Sequence of protein 2:
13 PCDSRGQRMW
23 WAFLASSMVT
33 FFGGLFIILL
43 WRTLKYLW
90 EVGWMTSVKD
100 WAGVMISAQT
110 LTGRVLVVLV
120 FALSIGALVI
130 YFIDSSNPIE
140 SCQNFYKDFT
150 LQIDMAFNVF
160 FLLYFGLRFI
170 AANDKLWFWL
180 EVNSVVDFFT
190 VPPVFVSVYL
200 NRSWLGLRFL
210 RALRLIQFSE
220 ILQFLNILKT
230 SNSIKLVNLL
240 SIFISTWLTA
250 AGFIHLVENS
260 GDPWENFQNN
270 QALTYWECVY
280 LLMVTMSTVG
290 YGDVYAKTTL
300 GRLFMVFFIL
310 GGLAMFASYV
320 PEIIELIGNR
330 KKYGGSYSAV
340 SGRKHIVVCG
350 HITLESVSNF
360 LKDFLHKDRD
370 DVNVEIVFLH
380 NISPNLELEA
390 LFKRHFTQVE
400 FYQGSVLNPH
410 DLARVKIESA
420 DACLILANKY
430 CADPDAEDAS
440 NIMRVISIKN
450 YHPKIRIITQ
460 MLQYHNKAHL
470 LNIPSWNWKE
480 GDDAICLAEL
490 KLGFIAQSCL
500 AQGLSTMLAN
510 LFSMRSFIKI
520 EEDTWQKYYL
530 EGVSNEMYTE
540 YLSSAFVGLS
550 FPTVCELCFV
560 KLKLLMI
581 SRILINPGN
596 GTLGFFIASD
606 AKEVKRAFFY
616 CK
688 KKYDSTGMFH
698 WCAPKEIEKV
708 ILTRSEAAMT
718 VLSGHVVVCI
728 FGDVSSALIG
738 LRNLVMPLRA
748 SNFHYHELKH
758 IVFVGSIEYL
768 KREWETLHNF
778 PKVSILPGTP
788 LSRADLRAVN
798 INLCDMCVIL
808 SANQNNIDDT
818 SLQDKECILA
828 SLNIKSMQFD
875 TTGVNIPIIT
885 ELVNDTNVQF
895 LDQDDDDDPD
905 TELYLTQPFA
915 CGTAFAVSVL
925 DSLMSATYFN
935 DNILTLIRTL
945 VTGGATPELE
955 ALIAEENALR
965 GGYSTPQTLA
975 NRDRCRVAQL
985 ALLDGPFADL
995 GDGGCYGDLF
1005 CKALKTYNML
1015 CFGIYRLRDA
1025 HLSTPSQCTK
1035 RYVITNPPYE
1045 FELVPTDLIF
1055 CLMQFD

The following describes two proteins that form a bound complex.

Interface contacts:
Residue I169 in protein 2 interacts with residue L277 in protein 1 (closest heavy-atom distance 3.6 Å).
Residue A27 in protein 2 interacts with residue Y266 in protein 1 (closest heavy-atom distance 3.6 Å).
Residue L161 in protein 2 interacts with residue S272 in protein 1 (closest heavy-atom distance 3.2 Å).
Residue D186 in protein 2 is in contact with residue F273 in protein 1 (closest heavy-atom distance 3.8 Å).
Residue R201 in protein 2 interacts with residue C253 in protein 1 (closest heavy-atom distance 4.2 Å).
Residue L161 in protein 2 interacts with residue S276 in protein 1 (closest heavy-atom distance 3.1 Å).
Residue W100 in protein 2 contacts residue L287 in protein 1 (closest heavy-atom distance 4.1 Å).
Residue R201 in protein 2 is in contact with residue H252 in protein 1 (closest heavy-atom distance 3.4 Å).
Residue P13 in protein 2 contacts residue F250 in protein 1 (closest heavy-atom distance 3.8 Å).
Residue V97 in protein 2 contacts residue S285 in protein 1 (closest heavy-atom distance 3.7 Å).
Residue Y198 in protein 2 contacts residue D261 in protein 1 (closest heavy-atom distance 2.8 Å).
Residue V31 in protein 2 is in contact with residue Y266 in protein 1 (closest heavy-atom distance 3.6 Å).
Residue F168 in protein 2 interacts with residue L277 in protein 1 (closest heavy-atom distance 3.4 Å).
Residue G165 in protein 2 interacts with residue L277 in protein 1 (closest heavy-atom distance 3.8 Å).
Residue R201 in protein 2 is in contact with residue A254 in protein 1 (closest heavy-atom distance 3.6 Å).
Residue R17 in protein 2 is in contact with residue A254 in protein 1 (closest heavy-atom distance 3.5 Å).
Residue W100 in protein 2 is in contact with residue G284 in protein 1 (closest heavy-atom distance 3.5 Å).
Residue P191 in protein 2 interacts with residue F273 in protein 1 (closest heavy-atom distance 3.6 Å).
Residue C14 in protein 2 interacts with residue G206 in protein 1 (closest heavy-atom distance 3.8 Å).
Residue I169 in protein 2 contacts residue C280 in protein 1 (closest heavy-atom distance 4.1 Å).
Residue T32 in protein 2 contacts residue F273 in protein 1 (closest heavy-atom distance 3.9 Å).
Residue D15 in protein 2 interacts with residue G206 in protein 1 (closest heavy-atom distance 3.6 Å).
Residue L166 in protein 2 is in contact with residue C280 in protein 1 (closest heavy-atom distance 3.6 Å).
Residue P13 in protein 2 is in contact with residue A249 in protein 1 (closest heavy-atom distance 3.4 Å).
Residue Y198 in protein 2 contacts residue R260 in protein 1 (closest heavy-atom distance 4.0 Å).
Residue S28 in protein 2 contacts residue V265 in protein 1 (closest heavy-atom distance 3.4 Å).
Residue Y198 in protein 2 is in contact with residue L268 in protein 1 (closest heavy-atom distance 4.2 Å).
Residue S28 in protein 2 interacts with residue G269 in protein 1 (closest heavy-atom distance 3.9 Å).
Residue C141 in protein 2 interacts with residue H252 in protein 1 (closest heavy-atom distance 3.6 Å).
Residue F164 in protein 2 contacts residue F273 in protein 1 (closest heavy-atom distance 3.4 Å).
Residue P13 in protein 2 interacts with residue R236 in protein 1 (closest heavy-atom distance 3.5 Å).
Residue V97 in protein 2 is in contact with residue G284 in protein 1 (closest heavy-atom distance 4.1 Å).
Residue Y198 in protein 2 interacts with residue V264 in protein 1 (closest heavy-atom distance 3.9 Å).
Residue F194 in protein 2 interacts with residue L268 in protein 1 (closest heavy-atom distance 3.6 Å).
Residue E90 in protein 2 is in contact with residue R296 in protein 1 (closest heavy-atom distance 3.5 Å).
Residue I169 in protein 2 is in contact with residue L281 in protein 1 (closest heavy-atom distance 4.0 Å).
Residue P191 in protein 2 contacts residue G269 in protein 1 (closest heavy-atom distance 4.2 Å).
Residue V195 in protein 2 contacts residue L268 in protein 1 (closest heavy-atom distance 3.7 Å).
Residue D15 in protein 2 interacts with residue W233 in protein 1 (closest heavy-atom distance 3.3 Å).
Residue W100 in protein 2 is in contact with residue T288 in protein 1 (closest heavy-atom distance 4.1 Å).
Residue L161 in protein 2 is in contact with residue F273 in protein 1 (closest heavy-atom distance 3.5 Å).
Residue D15 in protein 2 is in contact with residue G204 in protein 1 (closest heavy-atom distance 4.0 Å).
Residue W93 in protein 2 interacts with residue S285 in protein 1 (closest heavy-atom distance 4.1 Å).
Residue G165 in protein 2 interacts with residue C280 in protein 1 (closest heavy-atom distance 3.9 Å).
Residue M21 in protein 2 interacts with residue A254 in protein 1 (closest heavy-atom distance 4.1 Å).
Residue F187 in protein 2 interacts with residue F273 in protein 1 (closest heavy-atom distance 3.6 Å).
Residue P13 in protein 2 contacts residue H252 in protein 1 (closest heavy-atom distance 3.4 Å).
Residue S16 in protein 2 contacts residue H252 in protein 1 (closest heavy-atom distance 3.5 Å).
Residue L162 in protein 2 contacts residue S276 in protein 1 (closest heavy-atom distance 3.7 Å).
Residue C14 in protein 2 contacts residue C205 in protein 1 (closest heavy-atom distance 4.2 Å).
Residue F194 in protein 2 interacts with residue S272 in protein 1 (closest heavy-atom distance 3.1 Å).
Residue V97 in protein 2 interacts with residue T288 in protein 1 (closest heavy-atom distance 4.2 Å).
Residue S16 in protein 2 is in contact with residue C207 in protein 1 (closest heavy-atom distance 3.4 Å).
Residue W100 in protein 2 is in contact with residue C280 in protein 1 (closest heavy-atom distance 4.1 Å).
Residue T32 in protein 2 contacts residue P270 in protein 1 (closest heavy-atom distance 3.2 Å).
Residue V195 in protein 2 is in contact with residue V265 in protein 1 (closest heavy-atom distance 4.2 Å).
Residue T32 in protein 2 contacts residue G269 in protein 1 (closest heavy-atom distance 3.6 Å).
Residue S96 in protein 2 contacts residue T288 in protein 1 (closest heavy-atom distance 3.7 Å).
Residue Q19 in protein 2 interacts with residue A254 in protein 1 (closest heavy-atom distance 4.2 Å).
Residue D15 in protein 2 is in contact with residue C207 in protein 1 (closest heavy-atom distance 2.8 Å).

Sequence of protein 1:
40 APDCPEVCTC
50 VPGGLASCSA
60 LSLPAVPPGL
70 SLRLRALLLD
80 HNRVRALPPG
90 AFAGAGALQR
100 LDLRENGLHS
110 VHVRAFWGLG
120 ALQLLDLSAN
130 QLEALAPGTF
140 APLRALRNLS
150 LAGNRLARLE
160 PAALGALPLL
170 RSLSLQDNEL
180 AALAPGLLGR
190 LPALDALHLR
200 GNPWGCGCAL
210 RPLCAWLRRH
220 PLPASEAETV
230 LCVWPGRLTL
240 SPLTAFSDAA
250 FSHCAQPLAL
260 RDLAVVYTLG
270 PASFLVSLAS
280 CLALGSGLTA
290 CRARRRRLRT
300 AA